Sequence of chain A:
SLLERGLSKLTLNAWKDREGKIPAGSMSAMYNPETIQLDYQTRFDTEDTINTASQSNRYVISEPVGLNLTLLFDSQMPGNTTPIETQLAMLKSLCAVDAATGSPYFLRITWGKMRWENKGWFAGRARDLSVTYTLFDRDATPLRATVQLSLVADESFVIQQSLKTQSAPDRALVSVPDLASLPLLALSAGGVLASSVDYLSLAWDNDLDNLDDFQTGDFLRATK

Sequence of chain B:
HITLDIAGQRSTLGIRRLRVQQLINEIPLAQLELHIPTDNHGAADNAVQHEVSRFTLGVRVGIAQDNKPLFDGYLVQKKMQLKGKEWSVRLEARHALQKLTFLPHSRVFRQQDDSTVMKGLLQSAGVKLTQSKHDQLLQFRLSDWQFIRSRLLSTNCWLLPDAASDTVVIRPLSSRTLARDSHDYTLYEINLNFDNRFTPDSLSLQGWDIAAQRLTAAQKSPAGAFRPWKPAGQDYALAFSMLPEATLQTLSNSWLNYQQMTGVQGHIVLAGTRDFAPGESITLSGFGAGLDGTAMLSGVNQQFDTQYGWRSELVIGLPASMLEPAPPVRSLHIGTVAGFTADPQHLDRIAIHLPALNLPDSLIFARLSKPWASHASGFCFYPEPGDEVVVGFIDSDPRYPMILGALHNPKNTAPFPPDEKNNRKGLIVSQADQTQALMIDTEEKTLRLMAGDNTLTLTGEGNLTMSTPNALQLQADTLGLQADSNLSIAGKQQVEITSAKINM

Residue-level contacts at the interface:
Residue L84 in chain B contacts residue I51 in chain A (closest heavy-atom distance 3.8 Å).
Residue K87 in chain B interacts with residue D49 in chain A (closest heavy-atom distance 4.6 Å).
Residue K87 in chain B interacts with residue T50 in chain A (closest heavy-atom distance 3.2 Å).
Residue G86 in chain B interacts with residue T50 in chain A (closest heavy-atom distance 4.7 Å).
Residue G86 in chain B interacts with residue I51 in chain A (closest heavy-atom distance 3.4 Å).
Residue K87 in chain B contacts residue T53 in chain A (closest heavy-atom distance 3.6 Å).
Residue K85 in chain B contacts residue I51 in chain A (closest heavy-atom distance 4.4 Å).
Residue G86 in chain B interacts with residue D49 in chain A (closest heavy-atom distance 3.4 Å).

These two protein chains interact to form a complex.